Sequence of chain A:
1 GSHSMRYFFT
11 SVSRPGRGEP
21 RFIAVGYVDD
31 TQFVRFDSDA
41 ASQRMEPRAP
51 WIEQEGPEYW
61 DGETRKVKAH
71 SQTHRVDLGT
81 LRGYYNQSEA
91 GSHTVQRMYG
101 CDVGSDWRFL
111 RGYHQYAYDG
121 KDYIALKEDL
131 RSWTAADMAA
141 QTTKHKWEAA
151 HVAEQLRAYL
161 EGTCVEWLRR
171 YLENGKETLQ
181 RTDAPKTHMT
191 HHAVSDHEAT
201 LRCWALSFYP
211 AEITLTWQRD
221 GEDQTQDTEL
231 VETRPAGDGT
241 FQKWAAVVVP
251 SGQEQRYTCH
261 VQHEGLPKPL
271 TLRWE

Residue-level contacts at the interface:
Residue Y99 in chain A contacts residue W3 in chain B (closest heavy-atom distance 3.0 Å).
Residue Y159 in chain A interacts with residue V2 in chain B (closest heavy-atom distance 3.6 Å).
Residue K146 in chain A is in contact with residue P8 in chain B (closest heavy-atom distance 4.2 Å).
Residue E63 in chain A is in contact with residue V2 in chain B (closest heavy-atom distance 2.9 Å).
Residue Q155 in chain A interacts with residue I4 in chain B (closest heavy-atom distance 3.8 Å).
Residue F9 in chain A contacts residue V2 in chain B (closest heavy-atom distance 4.3 Å).
Residue K66 in chain A interacts with residue V2 in chain B (closest heavy-atom distance 3.5 Å).
Residue A69 in chain A contacts residue R5 in chain B (closest heavy-atom distance 4.4 Å).
Residue W147 in chain A interacts with residue P8 in chain B (closest heavy-atom distance 3.0 Å).
Residue D77 in chain A interacts with residue A9 in chain B (closest heavy-atom distance 2.8 Å).
Residue T143 in chain A contacts residue A9 in chain B (closest heavy-atom distance 2.7 Å).
Residue Y159 in chain A contacts residue W3 in chain B (closest heavy-atom distance 3.5 Å).
Residue R97 in chain A interacts with residue P7 in chain B (closest heavy-atom distance 4.4 Å).
Residue E63 in chain A contacts residue G1 in chain B (closest heavy-atom distance 3.4 Å).
Residue T73 in chain A is in contact with residue T6 in chain B (closest heavy-atom distance 3.0 Å).
Residue Y84 in chain A interacts with residue A9 in chain B (closest heavy-atom distance 2.7 Å).
Residue Y59 in chain A is in contact with residue G1 in chain B (closest heavy-atom distance 4.3 Å).
Residue T73 in chain A is in contact with residue P7 in chain B (closest heavy-atom distance 3.5 Å).
Residue V152 in chain A interacts with residue P7 in chain B (closest heavy-atom distance 3.6 Å).
Residue H70 in chain A contacts residue R5 in chain B (closest heavy-atom distance 4.3 Å).
Residue H114 in chain A interacts with residue W3 in chain B (closest heavy-atom distance 4.5 Å).
Residue Y171 in chain A interacts with residue G1 in chain B (closest heavy-atom distance 2.7 Å).
Residue K146 in chain A interacts with residue A9 in chain B (closest heavy-atom distance 2.8 Å).
Residue K66 in chain A interacts with residue I4 in chain B (closest heavy-atom distance 3.5 Å).
Residue M45 in chain A is in contact with residue V2 in chain B (closest heavy-atom distance 4.0 Å).
Residue V67 in chain A contacts residue V2 in chain B (closest heavy-atom distance 4.6 Å).
Residue V152 in chain A is in contact with residue W3 in chain B (closest heavy-atom distance 3.8 Å).
Residue W167 in chain A interacts with residue G1 in chain B (closest heavy-atom distance 3.3 Å).
Residue Y116 in chain A interacts with residue A9 in chain B (closest heavy-atom distance 4.1 Å).
Residue H70 in chain A interacts with residue T6 in chain B (closest heavy-atom distance 3.6 Å).
Residue H70 in chain A is in contact with residue I4 in chain B (closest heavy-atom distance 4.7 Å).
Residue T73 in chain A interacts with residue P8 in chain B (closest heavy-atom distance 3.8 Å).
Residue D77 in chain A contacts residue P7 in chain B (closest heavy-atom distance 4.7 Å).
Residue R97 in chain A contacts residue T6 in chain B (closest heavy-atom distance 3.6 Å).
Residue W147 in chain A contacts residue P7 in chain B (closest heavy-atom distance 3.7 Å).
Residue Q155 in chain A contacts residue R5 in chain B (closest heavy-atom distance 4.5 Å).
Residue L156 in chain A is in contact with residue W3 in chain B (closest heavy-atom distance 3.8 Å).
Residue A69 in chain A contacts residue T6 in chain B (closest heavy-atom distance 4.3 Å).
Residue M5 in chain A interacts with residue G1 in chain B (closest heavy-atom distance 3.8 Å).
Residue W147 in chain A interacts with residue A9 in chain B (closest heavy-atom distance 4.0 Å).
Residue Y99 in chain A interacts with residue T6 in chain B (closest heavy-atom distance 4.8 Å).
Residue D77 in chain A contacts residue P8 in chain B (closest heavy-atom distance 3.6 Å).
Residue Y159 in chain A interacts with residue G1 in chain B (closest heavy-atom distance 2.7 Å).
Residue Q155 in chain A interacts with residue W3 in chain B (closest heavy-atom distance 3.7 Å).
Residue T80 in chain A is in contact with residue A9 in chain B (closest heavy-atom distance 3.5 Å).
Residue H70 in chain A interacts with residue V2 in chain B (closest heavy-atom distance 4.4 Å).
Residue A69 in chain A interacts with residue I4 in chain B (closest heavy-atom distance 4.7 Å).
Residue H70 in chain A interacts with residue W3 in chain B (closest heavy-atom distance 3.2 Å).
Residue L81 in chain A interacts with residue A9 in chain B (closest heavy-atom distance 3.8 Å).
Residue Y7 in chain A is in contact with residue G1 in chain B (closest heavy-atom distance 2.9 Å).
Residue Y99 in chain A interacts with residue V2 in chain B (closest heavy-atom distance 3.5 Å).
Residue K66 in chain A is in contact with residue W3 in chain B (closest heavy-atom distance 3.9 Å).
Residue F33 in chain A interacts with residue G1 in chain B (closest heavy-atom distance 4.9 Å).
Residue Y7 in chain A contacts residue V2 in chain B (closest heavy-atom distance 3.4 Å).
Residue Y123 in chain A is in contact with residue A9 in chain B (closest heavy-atom distance 4.8 Å).
Residue V76 in chain A interacts with residue P8 in chain B (closest heavy-atom distance 4.9 Å).

Sequence of chain B:
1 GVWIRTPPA

The following describes two proteins that form a bound complex.